Sequence of chain B:
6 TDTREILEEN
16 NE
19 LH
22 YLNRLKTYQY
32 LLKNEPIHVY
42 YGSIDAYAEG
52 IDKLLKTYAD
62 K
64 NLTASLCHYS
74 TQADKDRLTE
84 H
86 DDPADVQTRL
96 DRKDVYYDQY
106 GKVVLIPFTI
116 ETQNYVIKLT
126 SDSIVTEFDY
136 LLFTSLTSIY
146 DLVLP

This data describes a binding interaction between two proteins.

Interface contacts:
Residue E50 in chain B is in contact with residue P16 in chain A (closest heavy-atom distance 4.2 Å).
Residue H20 in chain B contacts residue F41 in chain A (closest heavy-atom distance 3.5 Å).
Residue T8 in chain B interacts with residue Y51 in chain A (closest heavy-atom distance 4.0 Å).
Residue V40 in chain B is in contact with residue F17 in chain A (closest heavy-atom distance 3.6 Å).
Residue E50 in chain B interacts with residue R12 in chain A (closest heavy-atom distance 3.4 Å).
Residue G43 in chain B interacts with residue F17 in chain A (closest heavy-atom distance 4.2 Å).
Residue Y41 in chain B is in contact with residue K18 in chain A (closest heavy-atom distance 4.1 Å).
Residue N16 in chain B interacts with residue I48 in chain A (closest heavy-atom distance 4.0 Å).
Residue N35 in chain B is in contact with residue K22 in chain A (closest heavy-atom distance 3.7 Å).
Residue L23 in chain B contacts residue F41 in chain A (closest heavy-atom distance 3.7 Å).
Residue L23 in chain B interacts with residue Y31 in chain A (closest heavy-atom distance 3.5 Å).
Residue S68 in chain B contacts residue C9 in chain A (closest heavy-atom distance 3.8 Å).
Residue K57 in chain B interacts with residue R12 in chain A (closest heavy-atom distance 3.7 Å).
Residue I38 in chain B contacts residue K21 in chain A (closest heavy-atom distance 2.9 Å).
Residue L69 in chain B contacts residue E10 in chain A (closest heavy-atom distance 4.2 Å).
Residue P150 in chain B contacts residue I19 in chain A (closest heavy-atom distance 3.9 Å).
Residue A49 in chain B contacts residue P11 in chain A (closest heavy-atom distance 4.1 Å).
Residue H71 in chain B contacts residue P11 in chain A (closest heavy-atom distance 4.0 Å).
Residue P37 in chain B contacts residue L20 in chain A (closest heavy-atom distance 3.7 Å).
Residue K34 in chain B interacts with residue A29 in chain A (closest heavy-atom distance 3.3 Å).
Residue L12 in chain B is in contact with residue L47 in chain A (closest heavy-atom distance 4.1 Å).
Residue V40 in chain B contacts residue I19 in chain A (closest heavy-atom distance 2.7 Å).
Residue K57 in chain B contacts residue E10 in chain A (closest heavy-atom distance 3.7 Å).
Residue K34 in chain B interacts with residue R23 in chain A (closest heavy-atom distance 2.9 Å).
Residue Y42 in chain B contacts residue F17 in chain A (closest heavy-atom distance 3.0 Å).
Residue A47 in chain B is in contact with residue P16 in chain A (closest heavy-atom distance 4.1 Å).
Residue L19 in chain B contacts residue I40 in chain A (closest heavy-atom distance 4.3 Å).
Residue I38 in chain B interacts with residue L20 in chain A (closest heavy-atom distance 3.4 Å).
Residue Y42 in chain B interacts with residue I19 in chain A (closest heavy-atom distance 3.5 Å).
Residue H39 in chain B interacts with residue I19 in chain A (closest heavy-atom distance 3.7 Å).
Residue C70 in chain B is in contact with residue C9 in chain A (closest heavy-atom distance 2.0 Å).
Residue D53 in chain B is in contact with residue E10 in chain A (closest heavy-atom distance 4.0 Å).
Residue K34 in chain B is in contact with residue V28 in chain A (closest heavy-atom distance 3.2 Å).
Residue L19 in chain B contacts residue F41 in chain A (closest heavy-atom distance 3.8 Å).
Residue E50 in chain B contacts residue A13 in chain A (closest heavy-atom distance 2.6 Å).
Residue Y41 in chain B interacts with residue P16 in chain A (closest heavy-atom distance 3.4 Å).
Residue D53 in chain B interacts with residue R12 in chain A (closest heavy-atom distance 3.0 Å).
Residue N16 in chain B is in contact with residue F41 in chain A (closest heavy-atom distance 3.8 Å).
Residue D46 in chain B is in contact with residue A13 in chain A (closest heavy-atom distance 3.7 Å).
Residue V40 in chain B contacts residue K18 in chain A (closest heavy-atom distance 3.1 Å).
Residue H39 in chain B contacts residue L20 in chain A (closest heavy-atom distance 3.0 Å).
Residue D53 in chain B contacts residue P11 in chain A (closest heavy-atom distance 3.8 Å).
Residue K57 in chain B is in contact with residue C9 in chain A (closest heavy-atom distance 3.7 Å).
Residue E50 in chain B interacts with residue P11 in chain A (closest heavy-atom distance 3.4 Å).
Residue K54 in chain B is in contact with residue R12 in chain A (closest heavy-atom distance 3.8 Å).
Residue L69 in chain B interacts with residue P11 in chain A (closest heavy-atom distance 3.1 Å).
Residue K27 in chain B interacts with residue Y31 in chain A (closest heavy-atom distance 3.6 Å).
Residue I38 in chain B is in contact with residue I19 in chain A (closest heavy-atom distance 3.4 Å).
Residue N16 in chain B interacts with residue N44 in chain A (closest heavy-atom distance 2.9 Å).
Residue K34 in chain B contacts residue S30 in chain A (closest heavy-atom distance 4.1 Å).
Residue R9 in chain B contacts residue Y51 in chain A (closest heavy-atom distance 3.6 Å).
Residue L69 in chain B contacts residue C9 in chain A (closest heavy-atom distance 4.0 Å).
Residue P37 in chain B interacts with residue K21 in chain A (closest heavy-atom distance 3.2 Å).
Residue E13 in chain B interacts with residue I48 in chain A (closest heavy-atom distance 3.7 Å).
Residue L33 in chain B interacts with residue R23 in chain A (closest heavy-atom distance 3.8 Å).
Residue N35 in chain B is in contact with residue R23 in chain A (closest heavy-atom distance 3.7 Å).
Residue V148 in chain B interacts with residue K21 in chain A (closest heavy-atom distance 3.6 Å).
Residue A47 in chain B is in contact with residue A13 in chain A (closest heavy-atom distance 3.5 Å).
Residue D53 in chain B interacts with residue C9 in chain A (closest heavy-atom distance 4.3 Å).
Residue Y41 in chain B contacts residue F17 in chain A (closest heavy-atom distance 3.4 Å).

Sequence of chain A:
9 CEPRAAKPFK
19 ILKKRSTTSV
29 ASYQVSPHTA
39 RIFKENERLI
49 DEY